Sequence of chain A:
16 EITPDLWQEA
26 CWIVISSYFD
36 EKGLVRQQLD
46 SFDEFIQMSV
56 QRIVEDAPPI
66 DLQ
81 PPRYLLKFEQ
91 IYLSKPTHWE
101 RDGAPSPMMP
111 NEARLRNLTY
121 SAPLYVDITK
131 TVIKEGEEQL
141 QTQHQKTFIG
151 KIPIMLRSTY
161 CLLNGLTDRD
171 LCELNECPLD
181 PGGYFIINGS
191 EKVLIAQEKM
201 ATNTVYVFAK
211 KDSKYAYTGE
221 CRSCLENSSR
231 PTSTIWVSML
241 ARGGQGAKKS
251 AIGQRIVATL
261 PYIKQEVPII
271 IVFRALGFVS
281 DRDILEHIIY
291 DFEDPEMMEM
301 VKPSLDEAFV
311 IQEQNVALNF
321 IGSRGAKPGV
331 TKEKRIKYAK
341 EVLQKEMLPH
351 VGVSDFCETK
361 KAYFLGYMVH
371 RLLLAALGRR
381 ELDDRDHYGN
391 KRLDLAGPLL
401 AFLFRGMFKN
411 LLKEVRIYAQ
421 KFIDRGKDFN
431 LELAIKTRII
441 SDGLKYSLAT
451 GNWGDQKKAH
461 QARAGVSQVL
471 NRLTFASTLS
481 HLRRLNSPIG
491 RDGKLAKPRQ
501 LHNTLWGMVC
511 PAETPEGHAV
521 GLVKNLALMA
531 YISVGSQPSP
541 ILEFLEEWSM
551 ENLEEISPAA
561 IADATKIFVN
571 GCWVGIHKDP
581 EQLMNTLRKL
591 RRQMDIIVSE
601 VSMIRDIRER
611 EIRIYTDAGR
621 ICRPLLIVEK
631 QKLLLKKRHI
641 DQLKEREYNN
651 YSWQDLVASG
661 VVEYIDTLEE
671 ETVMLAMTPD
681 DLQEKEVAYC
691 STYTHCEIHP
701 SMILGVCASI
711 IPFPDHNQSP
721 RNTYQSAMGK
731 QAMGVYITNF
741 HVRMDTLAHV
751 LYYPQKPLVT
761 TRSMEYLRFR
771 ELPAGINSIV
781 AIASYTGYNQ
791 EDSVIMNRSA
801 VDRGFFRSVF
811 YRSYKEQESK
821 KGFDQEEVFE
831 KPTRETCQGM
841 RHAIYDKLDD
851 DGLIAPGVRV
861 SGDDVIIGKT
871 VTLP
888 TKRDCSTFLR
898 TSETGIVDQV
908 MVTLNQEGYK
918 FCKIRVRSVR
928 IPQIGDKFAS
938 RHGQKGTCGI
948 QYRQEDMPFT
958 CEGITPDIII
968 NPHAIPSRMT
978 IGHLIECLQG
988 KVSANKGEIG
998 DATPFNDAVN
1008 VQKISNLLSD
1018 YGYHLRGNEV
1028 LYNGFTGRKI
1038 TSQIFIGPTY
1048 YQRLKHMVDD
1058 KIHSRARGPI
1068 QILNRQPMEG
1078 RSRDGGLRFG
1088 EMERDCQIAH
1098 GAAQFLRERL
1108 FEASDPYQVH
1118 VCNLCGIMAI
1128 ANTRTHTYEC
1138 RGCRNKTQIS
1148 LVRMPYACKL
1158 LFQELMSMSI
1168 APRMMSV

Sequence of chain B:
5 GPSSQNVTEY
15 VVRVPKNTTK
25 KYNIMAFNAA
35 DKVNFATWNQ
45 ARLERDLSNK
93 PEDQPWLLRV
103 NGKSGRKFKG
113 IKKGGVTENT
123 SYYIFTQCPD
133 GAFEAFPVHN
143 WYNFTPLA

The following describes two proteins that form a bound complex.

Residue-level contacts at the interface:
Residue F356 in chain A is in contact with residue K114 in chain B (closest heavy-atom distance 3.4 Å).
Residue F356 in chain A contacts residue K115 in chain B (closest heavy-atom distance 3.6 Å).
Residue F356 in chain A contacts residue G116 in chain B (closest heavy-atom distance 3.3 Å).
Residue C357 in chain A interacts with residue G116 in chain B (closest heavy-atom distance 4.9 Å).